Sequence of chain A:
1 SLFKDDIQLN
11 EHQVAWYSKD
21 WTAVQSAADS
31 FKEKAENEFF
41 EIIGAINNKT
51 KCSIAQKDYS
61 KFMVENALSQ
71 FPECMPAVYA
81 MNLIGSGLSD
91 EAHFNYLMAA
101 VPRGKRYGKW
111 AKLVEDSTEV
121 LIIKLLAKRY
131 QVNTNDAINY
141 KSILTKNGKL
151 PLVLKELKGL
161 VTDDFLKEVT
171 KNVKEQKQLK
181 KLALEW

These two protein chains interact to form a complex.

Sequence of chain B:
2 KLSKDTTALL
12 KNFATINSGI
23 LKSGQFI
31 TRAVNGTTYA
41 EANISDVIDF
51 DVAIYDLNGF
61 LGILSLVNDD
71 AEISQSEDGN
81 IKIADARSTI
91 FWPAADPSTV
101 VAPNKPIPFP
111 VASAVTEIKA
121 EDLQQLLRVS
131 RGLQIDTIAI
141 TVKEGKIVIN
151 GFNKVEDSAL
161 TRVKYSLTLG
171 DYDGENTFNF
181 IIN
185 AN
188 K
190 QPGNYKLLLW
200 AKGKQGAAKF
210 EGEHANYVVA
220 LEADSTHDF

Residue-level contacts at the interface:
Residue D56 in chain B contacts residue K19 in chain A (closest heavy-atom distance 4.1 Å).
Residue T38 in chain B contacts residue L2 in chain A (closest heavy-atom distance 4.7 Å).
Residue K105 in chain B is in contact with residue F3 in chain A (closest heavy-atom distance 4.3 Å).
Residue N35 in chain B is in contact with residue S1 in chain A (closest heavy-atom distance 4.8 Å).
Residue Y55 in chain B is in contact with residue W16 in chain A (closest heavy-atom distance 3.8 Å).
Residue T99 in chain B is in contact with residue Y17 in chain A (closest heavy-atom distance 4.0 Å).
Residue T38 in chain B contacts residue F3 in chain A (closest heavy-atom distance 4.4 Å).
Residue Y39 in chain B contacts residue F3 in chain A (closest heavy-atom distance 3.4 Å).
Residue N104 in chain B is in contact with residue D5 in chain A (closest heavy-atom distance 3.6 Å).
Residue G36 in chain B is in contact with residue F3 in chain A (closest heavy-atom distance 4.5 Å).
Residue S19 in chain B interacts with residue Y17 in chain A (closest heavy-atom distance 3.4 Å).
Residue V101 in chain B contacts residue Y17 in chain A (closest heavy-atom distance 4.7 Å).
Residue N35 in chain B contacts residue V14 in chain A (closest heavy-atom distance 4.7 Å).
Residue N18 in chain B interacts with residue S18 in chain A (closest heavy-atom distance 4.9 Å).
Residue S19 in chain B is in contact with residue K19 in chain A (closest heavy-atom distance 3.2 Å).
Residue T31 in chain B contacts residue F3 in chain A (closest heavy-atom distance 4.9 Å).
Residue Y39 in chain B contacts residue L2 in chain A (closest heavy-atom distance 4.2 Å).
Residue T37 in chain B contacts residue S1 in chain A (closest heavy-atom distance 3.7 Å).
Residue N18 in chain B interacts with residue Y17 in chain A (closest heavy-atom distance 4.3 Å).
Residue V218 in chain B interacts with residue L2 in chain A (closest heavy-atom distance 4.8 Å).
Residue G36 in chain B contacts residue S1 in chain A (closest heavy-atom distance 3.8 Å).
Residue Q204 in chain B contacts residue K4 in chain A (closest heavy-atom distance 4.8 Å).
Residue S98 in chain B interacts with residue Y17 in chain A (closest heavy-atom distance 4.3 Å).
Residue R32 in chain B contacts residue L2 in chain A (closest heavy-atom distance 4.8 Å).
Residue V101 in chain B interacts with residue L9 in chain A (closest heavy-atom distance 4.0 Å).
Residue G36 in chain B interacts with residue L2 in chain A (closest heavy-atom distance 4.0 Å).
Residue R32 in chain B contacts residue F3 in chain A (closest heavy-atom distance 2.9 Å).
Residue A219 in chain B contacts residue S1 in chain A (closest heavy-atom distance 3.7 Å).
Residue A219 in chain B is in contact with residue L2 in chain A (closest heavy-atom distance 3.9 Å).
Residue V34 in chain B contacts residue Q13 in chain A (closest heavy-atom distance 4.9 Å).
Residue P103 in chain B is in contact with residue F3 in chain A (closest heavy-atom distance 3.6 Å).
Residue R32 in chain B contacts residue D6 in chain A (closest heavy-atom distance 3.5 Å).
Residue V217 in chain B is in contact with residue L2 in chain A (closest heavy-atom distance 4.0 Å).
Residue A206 in chain B interacts with residue L2 in chain A (closest heavy-atom distance 5.0 Å).
Residue I107 in chain B is in contact with residue F3 in chain A (closest heavy-atom distance 3.7 Å).
Residue N104 in chain B interacts with residue F3 in chain A (closest heavy-atom distance 4.3 Å).
Residue V34 in chain B is in contact with residue L9 in chain A (closest heavy-atom distance 4.1 Å).
Residue V34 in chain B interacts with residue Y17 in chain A (closest heavy-atom distance 4.2 Å).
Residue G20 in chain B contacts residue K19 in chain A (closest heavy-atom distance 4.4 Å).
Residue V34 in chain B is in contact with residue V14 in chain A (closest heavy-atom distance 4.2 Å).
Residue G205 in chain B is in contact with residue L2 in chain A (closest heavy-atom distance 4.8 Å).
Residue T37 in chain B contacts residue L2 in chain A (closest heavy-atom distance 4.8 Å).
Residue Y55 in chain B interacts with residue K19 in chain A (closest heavy-atom distance 2.7 Å).
Residue S19 in chain B interacts with residue S18 in chain A (closest heavy-atom distance 3.6 Å).
Residue V34 in chain B contacts residue S18 in chain A (closest heavy-atom distance 3.4 Å).
Residue Y55 in chain B is in contact with residue Y17 in chain A (closest heavy-atom distance 4.6 Å).